Residue-level contacts at the interface:
Residue Y78 in protein 1 is in contact with residue H88 in protein 2 (closest heavy-atom distance 4.2 Å).
Residue N30 in protein 1 interacts with residue D24 in protein 2 (closest heavy-atom distance 3.1 Å).
Residue H88 in protein 1 interacts with residue Y78 in protein 2 (closest heavy-atom distance 4.6 Å).
Residue F90 in protein 1 interacts with residue W75 in protein 2 (closest heavy-atom distance 3.8 Å).
Residue Y82 in protein 1 interacts with residue F90 in protein 2 (closest heavy-atom distance 4.0 Å).
Residue W75 in protein 1 interacts with residue F90 in protein 2 (closest heavy-atom distance 4.4 Å).
Residue D24 in protein 1 is in contact with residue N30 in protein 2 (closest heavy-atom distance 2.9 Å).
Residue Y26 in protein 1 interacts with residue T27 in protein 2 (closest heavy-atom distance 3.1 Å).
Residue H88 in protein 1 is in contact with residue Y82 in protein 2 (closest heavy-atom distance 3.2 Å).
Residue G71 in protein 1 is in contact with residue W75 in protein 2 (closest heavy-atom distance 3.1 Å).
Residue F90 in protein 1 contacts residue Y78 in protein 2 (closest heavy-atom distance 3.9 Å).
Residue Y78 in protein 1 contacts residue Y78 in protein 2 (closest heavy-atom distance 3.3 Å).
Residue D24 in protein 1 contacts residue T27 in protein 2 (closest heavy-atom distance 4.4 Å).
Residue N86 in protein 1 interacts with residue D24 in protein 2 (closest heavy-atom distance 4.9 Å).
Residue Y26 in protein 1 interacts with residue Y26 in protein 2 (closest heavy-atom distance 4.3 Å).
Residue L72 in protein 1 interacts with residue W75 in protein 2 (closest heavy-atom distance 5.0 Å).
Residue H88 in protein 1 is in contact with residue H88 in protein 2 (closest heavy-atom distance 3.0 Å).
Residue Y78 in protein 1 is in contact with residue F90 in protein 2 (closest heavy-atom distance 4.1 Å).
Residue W75 in protein 1 is in contact with residue G71 in protein 2 (closest heavy-atom distance 3.0 Å).
Residue D24 in protein 1 interacts with residue N86 in protein 2 (closest heavy-atom distance 4.8 Å).
Residue W75 in protein 1 interacts with residue L63 in protein 2 (closest heavy-atom distance 4.9 Å).
Residue W75 in protein 1 is in contact with residue Y78 in protein 2 (closest heavy-atom distance 4.9 Å).
Residue W75 in protein 1 contacts residue Q74 in protein 2 (closest heavy-atom distance 4.6 Å).
Residue W75 in protein 1 is in contact with residue W75 in protein 2 (closest heavy-atom distance 2.9 Å).
Residue L72 in protein 1 contacts residue G71 in protein 2 (closest heavy-atom distance 3.4 Å).
Residue T27 in protein 1 interacts with residue Y26 in protein 2 (closest heavy-atom distance 3.4 Å).
Residue L72 in protein 1 is in contact with residue L72 in protein 2 (closest heavy-atom distance 3.1 Å).
Residue Y82 in protein 1 contacts residue H88 in protein 2 (closest heavy-atom distance 3.5 Å).
Residue F90 in protein 1 is in contact with residue Y82 in protein 2 (closest heavy-atom distance 3.6 Å).
Residue L63 in protein 1 is in contact with residue W75 in protein 2 (closest heavy-atom distance 3.9 Å).
Residue W75 in protein 1 is in contact with residue L72 in protein 2 (closest heavy-atom distance 4.8 Å).
Residue Y82 in protein 1 is in contact with residue W22 in protein 2 (closest heavy-atom distance 4.1 Å).
Residue W22 in protein 1 is in contact with residue Y82 in protein 2 (closest heavy-atom distance 3.8 Å).
Residue Y78 in protein 1 is in contact with residue W75 in protein 2 (closest heavy-atom distance 3.0 Å).
Residue G71 in protein 1 is in contact with residue L72 in protein 2 (closest heavy-atom distance 3.3 Å).
Residue Q74 in protein 1 contacts residue W75 in protein 2 (closest heavy-atom distance 4.5 Å).

Sequence of protein 2:
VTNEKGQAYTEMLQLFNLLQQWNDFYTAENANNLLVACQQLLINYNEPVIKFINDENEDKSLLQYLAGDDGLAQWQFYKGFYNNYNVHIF

These two protein chains interact to form a complex.

Sequence of protein 1:
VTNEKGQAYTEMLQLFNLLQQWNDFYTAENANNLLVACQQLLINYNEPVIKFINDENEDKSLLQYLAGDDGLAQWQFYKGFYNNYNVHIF